The following describes two proteins that form a bound complex.

Sequence of the first protein:
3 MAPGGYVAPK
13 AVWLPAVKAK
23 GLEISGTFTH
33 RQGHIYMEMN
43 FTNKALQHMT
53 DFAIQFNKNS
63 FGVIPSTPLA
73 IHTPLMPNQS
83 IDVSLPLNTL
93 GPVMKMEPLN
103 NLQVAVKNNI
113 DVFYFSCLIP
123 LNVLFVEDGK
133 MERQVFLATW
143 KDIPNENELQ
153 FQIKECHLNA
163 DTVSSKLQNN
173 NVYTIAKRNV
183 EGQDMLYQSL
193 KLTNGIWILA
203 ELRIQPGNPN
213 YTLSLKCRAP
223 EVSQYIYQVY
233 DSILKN

Sequence of the second protein:
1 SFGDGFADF

Interface contacts:
Residue D113 in the first protein contacts residue F6 in the second protein (closest heavy-atom distance 3.6 Å).
Residue F58 in the first protein interacts with residue F2 in the second protein (closest heavy-atom distance 4.0 Å).
Residue Y116 in the first protein interacts with residue F2 in the second protein (closest heavy-atom distance 3.7 Å).
Residue Y116 in the first protein is in contact with residue G5 in the second protein (closest heavy-atom distance 2.8 Å).
Residue V114 in the first protein interacts with residue F6 in the second protein (closest heavy-atom distance 3.8 Å).
Residue A55 in the first protein interacts with residue F9 in the second protein (closest heavy-atom distance 3.8 Å).
Residue Q57 in the first protein is in contact with residue D8 in the second protein (closest heavy-atom distance 2.7 Å).
Residue I112 in the first protein contacts residue F6 in the second protein (closest heavy-atom distance 4.2 Å).
Residue K109 in the first protein is in contact with residue F9 in the second protein (closest heavy-atom distance 3.9 Å).
Residue V106 in the first protein is in contact with residue F2 in the second protein (closest heavy-atom distance 3.7 Å).
Residue Q57 in the first protein is in contact with residue S1 in the second protein (closest heavy-atom distance 4.5 Å).
Residue Q57 in the first protein contacts residue F2 in the second protein (closest heavy-atom distance 3.9 Å).
Residue V114 in the first protein contacts residue G5 in the second protein (closest heavy-atom distance 3.8 Å).
Residue V114 in the first protein contacts residue D8 in the second protein (closest heavy-atom distance 5.0 Å).
Residue V114 in the first protein contacts residue F9 in the second protein (closest heavy-atom distance 3.7 Å).
Residue Y116 in the first protein contacts residue D8 in the second protein (closest heavy-atom distance 2.6 Å).
Residue N59 in the first protein is in contact with residue F2 in the second protein (closest heavy-atom distance 3.4 Å).
Residue V108 in the first protein contacts residue F9 in the second protein (closest heavy-atom distance 4.4 Å).
Residue Y116 in the first protein is in contact with residue G3 in the second protein (closest heavy-atom distance 3.3 Å).
Residue Q57 in the first protein is in contact with residue F9 in the second protein (closest heavy-atom distance 3.6 Å).
Residue Y116 in the first protein contacts residue D4 in the second protein (closest heavy-atom distance 3.3 Å).
Residue Q105 in the first protein interacts with residue F2 in the second protein (closest heavy-atom distance 3.6 Å).
Residue I56 in the first protein interacts with residue F9 in the second protein (closest heavy-atom distance 4.0 Å).
Residue A107 in the first protein contacts residue D8 in the second protein (closest heavy-atom distance 4.4 Å).
Residue A107 in the first protein contacts residue F9 in the second protein (closest heavy-atom distance 3.8 Å).
Residue A107 in the first protein contacts residue F2 in the second protein (closest heavy-atom distance 3.6 Å).